This data describes a binding interaction between two proteins.

Sequence of protein 2:
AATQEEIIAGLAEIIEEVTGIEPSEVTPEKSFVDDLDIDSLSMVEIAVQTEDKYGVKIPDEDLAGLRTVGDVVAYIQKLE

Sequence of protein 1:
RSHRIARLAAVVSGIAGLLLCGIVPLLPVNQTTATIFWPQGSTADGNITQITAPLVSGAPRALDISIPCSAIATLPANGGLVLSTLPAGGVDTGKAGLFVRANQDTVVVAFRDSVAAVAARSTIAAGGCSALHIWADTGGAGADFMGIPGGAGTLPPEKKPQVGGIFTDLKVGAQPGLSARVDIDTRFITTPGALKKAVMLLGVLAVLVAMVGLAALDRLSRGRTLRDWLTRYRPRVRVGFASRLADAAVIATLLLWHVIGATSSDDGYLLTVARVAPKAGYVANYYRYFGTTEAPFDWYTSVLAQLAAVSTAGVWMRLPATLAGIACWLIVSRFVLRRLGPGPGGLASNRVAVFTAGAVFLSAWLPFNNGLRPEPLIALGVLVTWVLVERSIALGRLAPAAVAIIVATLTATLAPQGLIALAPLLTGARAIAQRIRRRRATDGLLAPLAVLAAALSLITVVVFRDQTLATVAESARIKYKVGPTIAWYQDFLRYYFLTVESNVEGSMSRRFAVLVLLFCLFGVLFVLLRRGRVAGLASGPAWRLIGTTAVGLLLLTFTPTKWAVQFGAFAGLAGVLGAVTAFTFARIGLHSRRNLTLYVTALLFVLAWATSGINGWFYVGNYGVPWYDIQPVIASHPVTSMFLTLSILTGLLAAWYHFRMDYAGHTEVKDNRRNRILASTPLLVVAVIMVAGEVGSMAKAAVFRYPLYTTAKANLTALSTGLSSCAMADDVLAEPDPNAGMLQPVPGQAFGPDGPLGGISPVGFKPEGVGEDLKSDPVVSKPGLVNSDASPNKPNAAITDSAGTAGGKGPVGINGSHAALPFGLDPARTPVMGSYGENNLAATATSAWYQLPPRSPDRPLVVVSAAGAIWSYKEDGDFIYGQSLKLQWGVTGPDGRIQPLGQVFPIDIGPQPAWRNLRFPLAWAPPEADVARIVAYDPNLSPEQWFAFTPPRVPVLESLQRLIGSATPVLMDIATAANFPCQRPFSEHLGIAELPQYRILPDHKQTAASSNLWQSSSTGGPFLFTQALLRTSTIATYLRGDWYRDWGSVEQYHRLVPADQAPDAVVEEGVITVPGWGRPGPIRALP

Residue-level contacts at the interface:
Residue P359 in protein 1 is in contact with residue D38 in protein 2 (closest heavy-atom distance 4.1 Å).
Residue P357 in protein 1 interacts with residue T20 in protein 2 (closest heavy-atom distance 3.6 Å).
Residue Y248 in protein 1 interacts with residue E62 in protein 2 (closest heavy-atom distance 3.2 Å).
Residue R237 in protein 1 contacts residue I59 in protein 2 (closest heavy-atom distance 3.3 Å).
Residue R354 in protein 1 is in contact with residue L42 in protein 2 (closest heavy-atom distance 4.0 Å).
Residue Y248 in protein 1 interacts with residue D61 in protein 2 (closest heavy-atom distance 3.6 Å).
Residue P359 in protein 1 interacts with residue I22 in protein 2 (closest heavy-atom distance 3.7 Å).
Residue R354 in protein 1 is in contact with residue E46 in protein 2 (closest heavy-atom distance 3.1 Å).
Residue P357 in protein 1 is in contact with residue S43 in protein 2 (closest heavy-atom distance 3.8 Å).
Residue A553 in protein 1 contacts residue V19 in protein 2 (closest heavy-atom distance 3.6 Å).
Residue V252 in protein 1 contacts residue D40 in protein 2 (closest heavy-atom distance 4.5 Å).
Residue A409 in protein 1 contacts residue E46 in protein 2 (closest heavy-atom distance 3.8 Å).
Residue R453 in protein 1 interacts with residue D53 in protein 2 (closest heavy-atom distance 4.1 Å).
Residue G238 in protein 1 interacts with residue P60 in protein 2 (closest heavy-atom distance 3.9 Å).
Residue R406 in protein 1 interacts with residue L42 in protein 2 (closest heavy-atom distance 4.5 Å).
Residue R548 in protein 1 is in contact with residue E17 in protein 2 (closest heavy-atom distance 3.3 Å).
Residue R237 in protein 1 interacts with residue V49 in protein 2 (closest heavy-atom distance 3.7 Å).
Residue R249 in protein 1 contacts residue A65 in protein 2 (closest heavy-atom distance 3.4 Å).
Residue A409 in protein 1 is in contact with residue L42 in protein 2 (closest heavy-atom distance 4.1 Å).
Residue P359 in protein 1 is in contact with residue L37 in protein 2 (closest heavy-atom distance 4.1 Å).
Residue L410 in protein 1 interacts with residue V45 in protein 2 (closest heavy-atom distance 4.1 Å).
Residue P357 in protein 1 is in contact with residue D40 in protein 2 (closest heavy-atom distance 4.5 Å).
Residue R548 in protein 1 contacts residue E18 in protein 2 (closest heavy-atom distance 4.2 Å).
Residue R237 in protein 1 contacts residue V45 in protein 2 (closest heavy-atom distance 4.0 Å).
Residue L552 in protein 1 is in contact with residue G21 in protein 2 (closest heavy-atom distance 4.5 Å).
Residue G358 in protein 1 contacts residue D38 in protein 2 (closest heavy-atom distance 3.9 Å).
Residue G356 in protein 1 is in contact with residue T20 in protein 2 (closest heavy-atom distance 4.0 Å).
Residue A550 in protein 1 contacts residue E23 in protein 2 (closest heavy-atom distance 3.7 Å).
Residue L410 in protein 1 contacts residue V49 in protein 2 (closest heavy-atom distance 3.8 Å).
Residue R450 in protein 1 contacts residue D53 in protein 2 (closest heavy-atom distance 3.7 Å).
Residue G238 in protein 1 contacts residue K58 in protein 2 (closest heavy-atom distance 4.0 Å).
Residue R237 in protein 1 contacts residue E52 in protein 2 (closest heavy-atom distance 3.0 Å).
Residue D243 in protein 1 contacts residue E62 in protein 2 (closest heavy-atom distance 4.0 Å).
Residue R548 in protein 1 interacts with residue E14 in protein 2 (closest heavy-atom distance 4.4 Å).
Residue Y248 in protein 1 contacts residue A65 in protein 2 (closest heavy-atom distance 4.2 Å).
Residue R237 in protein 1 interacts with residue L64 in protein 2 (closest heavy-atom distance 3.6 Å).
Residue R237 in protein 1 interacts with residue K58 in protein 2 (closest heavy-atom distance 4.0 Å).
Residue P357 in protein 1 contacts residue D38 in protein 2 (closest heavy-atom distance 2.8 Å).
Residue G238 in protein 1 interacts with residue E62 in protein 2 (closest heavy-atom distance 4.1 Å).
Residue G551 in protein 1 contacts residue G21 in protein 2 (closest heavy-atom distance 3.6 Å).
Residue R239 in protein 1 contacts residue E62 in protein 2 (closest heavy-atom distance 3.8 Å).
Residue R249 in protein 1 contacts residue V34 in protein 2 (closest heavy-atom distance 4.5 Å).
Residue R237 in protein 1 contacts residue P60 in protein 2 (closest heavy-atom distance 4.0 Å).
Residue G358 in protein 1 is in contact with residue I22 in protein 2 (closest heavy-atom distance 4.4 Å).
Residue R353 in protein 1 interacts with residue D38 in protein 2 (closest heavy-atom distance 2.5 Å).
Residue R249 in protein 1 is in contact with residue S41 in protein 2 (closest heavy-atom distance 4.3 Å).
Residue R249 in protein 1 interacts with residue M44 in protein 2 (closest heavy-atom distance 3.6 Å).
Residue R237 in protein 1 contacts residue A48 in protein 2 (closest heavy-atom distance 4.2 Å).
Residue R249 in protein 1 contacts residue L67 in protein 2 (closest heavy-atom distance 3.4 Å).
Residue S236 in protein 1 interacts with residue K58 in protein 2 (closest heavy-atom distance 3.2 Å).
Residue F350 in protein 1 interacts with residue L42 in protein 2 (closest heavy-atom distance 4.5 Å).
Residue R237 in protein 1 interacts with residue D61 in protein 2 (closest heavy-atom distance 3.4 Å).
Residue R450 in protein 1 contacts residue V49 in protein 2 (closest heavy-atom distance 3.6 Å).
Residue R353 in protein 1 interacts with residue D40 in protein 2 (closest heavy-atom distance 4.1 Å).
Residue P359 in protein 1 interacts with residue D36 in protein 2 (closest heavy-atom distance 3.7 Å).
Residue A550 in protein 1 interacts with residue G21 in protein 2 (closest heavy-atom distance 4.2 Å).
Residue A409 in protein 1 interacts with residue V49 in protein 2 (closest heavy-atom distance 4.4 Å).
Residue R239 in protein 1 interacts with residue D61 in protein 2 (closest heavy-atom distance 3.5 Å).
Residue R249 in protein 1 contacts residue L64 in protein 2 (closest heavy-atom distance 3.0 Å).
Residue L410 in protein 1 interacts with residue L42 in protein 2 (closest heavy-atom distance 3.6 Å).